This data describes a binding interaction between two proteins.

Interface contacts:
Residue F128 in chain B contacts residue F11 in chain A (closest heavy-atom distance 4.3 Å).
Residue R34 in chain B contacts residue M8 in chain A (closest heavy-atom distance 3.8 Å).
Residue P100 in chain B interacts with residue A15 in chain A (closest heavy-atom distance 4.2 Å).
Residue Y63 in chain B contacts residue P10 in chain A (closest heavy-atom distance 3.2 Å).
Residue A62 in chain B is in contact with residue N5 in chain A (closest heavy-atom distance 4.4 Å).
Residue Q90 in chain B is in contact with residue F13 in chain A (closest heavy-atom distance 4.1 Å).
Residue P120 in chain B is in contact with residue F13 in chain A (closest heavy-atom distance 3.9 Å).
Residue H119 in chain B interacts with residue A6 in chain A (closest heavy-atom distance 3.3 Å).
Residue H119 in chain B contacts residue A12 in chain A (closest heavy-atom distance 4.5 Å).
Residue N118 in chain B contacts residue Y3 in chain A (closest heavy-atom distance 4.4 Å).
Residue L27 in chain B interacts with residue P10 in chain A (closest heavy-atom distance 3.7 Å).
Residue L15 in chain B is in contact with residue F11 in chain A (closest heavy-atom distance 3.5 Å).
Residue H119 in chain B interacts with residue F11 in chain A (closest heavy-atom distance 2.8 Å).
Residue I37 in chain B contacts residue P10 in chain A (closest heavy-atom distance 3.9 Å).
Residue E69 in chain B is in contact with residue Y3 in chain A (closest heavy-atom distance 4.5 Å).
Residue L121 in chain B is in contact with residue F11 in chain A (closest heavy-atom distance 4.1 Å).
Residue F117 in chain B interacts with residue F13 in chain A (closest heavy-atom distance 4.0 Å).
Residue L36 in chain B is in contact with residue M8 in chain A (closest heavy-atom distance 3.3 Å).
Residue P102 in chain B interacts with residue F13 in chain A (closest heavy-atom distance 3.5 Å).
Residue S28 in chain B contacts residue L9 in chain A (closest heavy-atom distance 4.3 Å).
Residue Y63 in chain B is in contact with residue M8 in chain A (closest heavy-atom distance 2.6 Å).
Residue I37 in chain B interacts with residue L9 in chain A (closest heavy-atom distance 3.1 Å).
Residue Y63 in chain B interacts with residue A12 in chain A (closest heavy-atom distance 4.2 Å).
Residue G70 in chain B contacts residue Y3 in chain A (closest heavy-atom distance 3.7 Å).
Residue H119 in chain B interacts with residue F13 in chain A (closest heavy-atom distance 3.5 Å).
Residue Y92 in chain B is in contact with residue G14 in chain A (closest heavy-atom distance 3.2 Å).
Residue Y63 in chain B interacts with residue F11 in chain A (closest heavy-atom distance 2.8 Å).
Residue E60 in chain B is in contact with residue N5 in chain A (closest heavy-atom distance 4.0 Å).
Residue Y63 in chain B interacts with residue N5 in chain A (closest heavy-atom distance 3.3 Å).
Residue L40 in chain B contacts residue P10 in chain A (closest heavy-atom distance 3.9 Å).
Residue Y13 in chain B interacts with residue F11 in chain A (closest heavy-atom distance 3.4 Å).
Residue Y63 in chain B contacts residue L9 in chain A (closest heavy-atom distance 3.1 Å).
Residue L103 in chain B interacts with residue F13 in chain A (closest heavy-atom distance 3.6 Å).
Residue D116 in chain B is in contact with residue F13 in chain A (closest heavy-atom distance 4.8 Å).
Residue H119 in chain B contacts residue N5 in chain A (closest heavy-atom distance 4.9 Å).
Residue Y92 in chain B interacts with residue A15 in chain A (closest heavy-atom distance 3.0 Å).
Residue F117 in chain B is in contact with residue Y3 in chain A (closest heavy-atom distance 3.9 Å).
Residue L36 in chain B interacts with residue P10 in chain A (closest heavy-atom distance 4.0 Å).
Residue E60 in chain B contacts residue K4 in chain A (closest heavy-atom distance 4.8 Å).
Residue Y29 in chain B contacts residue L9 in chain A (closest heavy-atom distance 4.2 Å).
Residue N35 in chain B contacts residue M8 in chain A (closest heavy-atom distance 3.8 Å).
Residue D67 in chain B interacts with residue Y3 in chain A (closest heavy-atom distance 4.2 Å).
Residue K61 in chain B contacts residue N5 in chain A (closest heavy-atom distance 4.8 Å).
Residue P102 in chain B interacts with residue G14 in chain A (closest heavy-atom distance 4.3 Å).
Residue P38 in chain B interacts with residue N5 in chain A (closest heavy-atom distance 4.2 Å).
Residue D67 in chain B contacts residue R2 in chain A (closest heavy-atom distance 3.9 Å).
Residue L36 in chain B interacts with residue L9 in chain A (closest heavy-atom distance 3.5 Å).
Residue D23 in chain B is in contact with residue F11 in chain A (closest heavy-atom distance 3.6 Å).
Residue G64 in chain B contacts residue N5 in chain A (closest heavy-atom distance 4.1 Å).
Residue N35 in chain B interacts with residue L9 in chain A (closest heavy-atom distance 2.9 Å).
Residue Y63 in chain B interacts with residue A6 in chain A (closest heavy-atom distance 4.4 Å).
Residue L27 in chain B interacts with residue L9 in chain A (closest heavy-atom distance 3.7 Å).
Residue I37 in chain B is in contact with residue M8 in chain A (closest heavy-atom distance 3.5 Å).
Residue N118 in chain B interacts with residue F13 in chain A (closest heavy-atom distance 3.5 Å).
Residue E69 in chain B contacts residue R2 in chain A (closest heavy-atom distance 3.5 Å).
Residue F128 in chain B is in contact with residue P10 in chain A (closest heavy-atom distance 4.2 Å).
Residue P38 in chain B contacts residue M8 in chain A (closest heavy-atom distance 3.5 Å).
Residue T104 in chain B is in contact with residue F13 in chain A (closest heavy-atom distance 3.8 Å).
Residue Y13 in chain B contacts residue P10 in chain A (closest heavy-atom distance 4.3 Å).

Sequence of chain A:
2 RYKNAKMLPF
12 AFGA

Sequence of chain B:
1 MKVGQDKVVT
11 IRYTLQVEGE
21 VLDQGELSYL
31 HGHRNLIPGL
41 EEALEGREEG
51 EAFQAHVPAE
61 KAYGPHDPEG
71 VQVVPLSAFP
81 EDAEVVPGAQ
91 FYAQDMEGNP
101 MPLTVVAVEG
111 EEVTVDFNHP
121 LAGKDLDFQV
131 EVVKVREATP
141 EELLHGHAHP